Sequence of protein 2:
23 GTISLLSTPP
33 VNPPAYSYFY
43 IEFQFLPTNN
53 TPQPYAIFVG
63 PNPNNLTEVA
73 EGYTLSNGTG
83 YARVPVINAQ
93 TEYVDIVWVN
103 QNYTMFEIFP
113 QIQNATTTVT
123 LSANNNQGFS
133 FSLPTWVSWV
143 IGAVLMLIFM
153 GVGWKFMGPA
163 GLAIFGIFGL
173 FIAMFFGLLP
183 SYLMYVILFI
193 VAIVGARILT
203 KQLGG

Sequence of protein 1:
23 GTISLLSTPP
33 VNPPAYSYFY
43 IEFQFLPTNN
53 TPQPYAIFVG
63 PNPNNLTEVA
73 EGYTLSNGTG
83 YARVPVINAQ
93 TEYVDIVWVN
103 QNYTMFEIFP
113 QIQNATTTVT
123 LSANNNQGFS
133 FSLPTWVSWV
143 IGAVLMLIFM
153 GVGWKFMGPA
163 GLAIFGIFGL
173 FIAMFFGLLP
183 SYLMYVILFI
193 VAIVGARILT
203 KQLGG

The following describes two proteins that form a bound complex.

Contacts between the two chains:
Residue V196 in protein 1 is in contact with residue Q204 in protein 2 (closest heavy-atom distance 4.8 Å).
Residue T202 in protein 1 contacts residue G206 in protein 2 (closest heavy-atom distance 4.6 Å).
Residue I195 in protein 1 is in contact with residue L201 in protein 2 (closest heavy-atom distance 4.3 Å).
Residue I195 in protein 1 is in contact with residue Q204 in protein 2 (closest heavy-atom distance 3.6 Å).
Residue R199 in protein 1 contacts residue K203 in protein 2 (closest heavy-atom distance 4.0 Å).
Residue R199 in protein 1 is in contact with residue Q204 in protein 2 (closest heavy-atom distance 4.1 Å).
Residue T202 in protein 1 is in contact with residue G207 in protein 2 (closest heavy-atom distance 4.5 Å).
Residue T202 in protein 1 contacts residue L205 in protein 2 (closest heavy-atom distance 5.0 Å).